The following describes two proteins that form a bound complex.

Interface contacts:
Residue Q184 in protein 2 is in contact with residue S24 in protein 1 (closest heavy-atom distance 3.5 Å).
Residue C290 in protein 2 contacts residue S50 in protein 1 (closest heavy-atom distance 3.0 Å).
Residue M189 in protein 2 contacts residue N20 in protein 1 (closest heavy-atom distance 2.9 Å).
Residue I294 in protein 2 interacts with residue I55 in protein 1 (closest heavy-atom distance 3.8 Å).
Residue Q184 in protein 2 is in contact with residue T27 in protein 1 (closest heavy-atom distance 3.7 Å).
Residue I168 in protein 2 contacts residue V47 in protein 1 (closest heavy-atom distance 3.8 Å).
Residue K149 in protein 2 interacts with residue D10 in protein 1 (closest heavy-atom distance 3.3 Å).
Residue D241 in protein 2 contacts residue V47 in protein 1 (closest heavy-atom distance 3.1 Å).
Residue I294 in protein 2 contacts residue I56 in protein 1 (closest heavy-atom distance 2.9 Å).
Residue K167 in protein 2 contacts residue S45 in protein 1 (closest heavy-atom distance 3.7 Å).
Residue E183 in protein 2 is in contact with residue T27 in protein 1 (closest heavy-atom distance 3.6 Å).
Residue C290 in protein 2 interacts with residue F49 in protein 1 (closest heavy-atom distance 3.4 Å).
Residue Y77 in protein 2 is in contact with residue I56 in protein 1 (closest heavy-atom distance 3.8 Å).
Residue F292 in protein 2 interacts with residue E54 in protein 1 (closest heavy-atom distance 2.9 Å).
Residue Q180 in protein 2 is in contact with residue T25 in protein 1 (closest heavy-atom distance 3.8 Å).
Residue K296 in protein 2 contacts residue N57 in protein 1 (closest heavy-atom distance 2.9 Å).
Residue Q293 in protein 2 interacts with residue E54 in protein 1 (closest heavy-atom distance 3.0 Å).
Residue D153 in protein 2 is in contact with residue L9 in protein 1 (closest heavy-atom distance 3.6 Å).
Residue D241 in protein 2 is in contact with residue R46 in protein 1 (closest heavy-atom distance 3.5 Å).
Residue R42 in protein 2 contacts residue L9 in protein 1 (closest heavy-atom distance 3.4 Å).
Residue T192 in protein 2 contacts residue T17 in protein 1 (closest heavy-atom distance 3.4 Å).
Residue D196 in protein 2 is in contact with residue K21 in protein 1 (closest heavy-atom distance 3.7 Å).
Residue P191 in protein 2 interacts with residue L9 in protein 1 (closest heavy-atom distance 3.8 Å).
Residue D193 in protein 2 is in contact with residue T13 in protein 1 (closest heavy-atom distance 3.9 Å).
Residue T287 in protein 2 is in contact with residue R46 in protein 1 (closest heavy-atom distance 3.6 Å).
Residue R190 in protein 2 is in contact with residue N16 in protein 1 (closest heavy-atom distance 3.3 Å).
Residue P191 in protein 2 interacts with residue L12 in protein 1 (closest heavy-atom distance 3.8 Å).
Residue M289 in protein 2 is in contact with residue S50 in protein 1 (closest heavy-atom distance 3.7 Å).
Residue M189 in protein 2 is in contact with residue H19 in protein 1 (closest heavy-atom distance 3.6 Å).
Residue P191 in protein 2 is in contact with residue N16 in protein 1 (closest heavy-atom distance 2.9 Å).
Residue P195 in protein 2 interacts with residue T17 in protein 1 (closest heavy-atom distance 3.7 Å).
Residue F292 in protein 2 contacts residue D53 in protein 1 (closest heavy-atom distance 3.5 Å).
Residue I188 in protein 2 contacts residue N20 in protein 1 (closest heavy-atom distance 3.6 Å).
Residue N156 in protein 2 is in contact with residue T13 in protein 1 (closest heavy-atom distance 3.7 Å).
Residue L288 in protein 2 contacts residue T48 in protein 1 (closest heavy-atom distance 3.1 Å).
Residue S291 in protein 2 is in contact with residue S50 in protein 1 (closest heavy-atom distance 4.0 Å).
Residue R187 in protein 2 contacts residue T27 in protein 1 (closest heavy-atom distance 4.0 Å).
Residue I294 in protein 2 interacts with residue E54 in protein 1 (closest heavy-atom distance 2.8 Å).
Residue Q197 in protein 2 contacts residue K21 in protein 1 (closest heavy-atom distance 3.3 Å).
Residue I294 in protein 2 contacts residue N57 in protein 1 (closest heavy-atom distance 3.7 Å).
Residue F256 in protein 2 interacts with residue F49 in protein 1 (closest heavy-atom distance 3.6 Å).
Residue M289 in protein 2 contacts residue T48 in protein 1 (closest heavy-atom distance 3.1 Å).
Residue T192 in protein 2 is in contact with residue N20 in protein 1 (closest heavy-atom distance 2.9 Å).
Residue P191 in protein 2 interacts with residue T13 in protein 1 (closest heavy-atom distance 3.6 Å).
Residue S181 in protein 2 interacts with residue T27 in protein 1 (closest heavy-atom distance 2.8 Å).
Residue R187 in protein 2 interacts with residue H19 in protein 1 (closest heavy-atom distance 3.5 Å).
Residue Q184 in protein 2 interacts with residue I23 in protein 1 (closest heavy-atom distance 3.0 Å).
Residue Q184 in protein 2 interacts with residue T25 in protein 1 (closest heavy-atom distance 3.6 Å).
Residue L295 in protein 2 interacts with residue N57 in protein 1 (closest heavy-atom distance 3.6 Å).
Residue G198 in protein 2 is in contact with residue K21 in protein 1 (closest heavy-atom distance 3.5 Å).
Residue L288 in protein 2 contacts residue V47 in protein 1 (closest heavy-atom distance 3.4 Å).
Residue C290 in protein 2 is in contact with residue T48 in protein 1 (closest heavy-atom distance 2.8 Å).
Residue L74 in protein 2 interacts with residue I56 in protein 1 (closest heavy-atom distance 3.9 Å).
Residue Y77 in protein 2 contacts residue E54 in protein 1 (closest heavy-atom distance 2.5 Å).
Residue R73 in protein 2 interacts with residue D60 in protein 1 (closest heavy-atom distance 3.9 Å).
Residue Y254 in protein 2 interacts with residue D53 in protein 1 (closest heavy-atom distance 2.7 Å).
Residue K296 in protein 2 contacts residue I55 in protein 1 (closest heavy-atom distance 3.5 Å).
Residue M189 in protein 2 is in contact with residue N16 in protein 1 (closest heavy-atom distance 3.5 Å).
Residue D193 in protein 2 interacts with residue T17 in protein 1 (closest heavy-atom distance 2.9 Å).
Residue S291 in protein 2 contacts residue E54 in protein 1 (closest heavy-atom distance 3.8 Å).

Sequence of protein 1:
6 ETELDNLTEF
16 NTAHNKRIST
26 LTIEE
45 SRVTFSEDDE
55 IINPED

Sequence of protein 2:
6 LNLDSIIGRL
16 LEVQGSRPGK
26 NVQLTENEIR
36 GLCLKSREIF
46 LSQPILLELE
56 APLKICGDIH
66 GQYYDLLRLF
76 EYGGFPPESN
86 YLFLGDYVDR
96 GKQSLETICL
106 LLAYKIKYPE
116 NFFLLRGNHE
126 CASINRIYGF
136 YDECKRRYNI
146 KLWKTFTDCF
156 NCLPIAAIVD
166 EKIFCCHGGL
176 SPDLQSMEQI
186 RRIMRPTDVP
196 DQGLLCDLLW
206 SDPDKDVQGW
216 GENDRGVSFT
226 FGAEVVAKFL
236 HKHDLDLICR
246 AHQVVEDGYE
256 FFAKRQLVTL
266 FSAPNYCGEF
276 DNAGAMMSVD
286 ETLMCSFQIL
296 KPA